Sequence of the second protein:
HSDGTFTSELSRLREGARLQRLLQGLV

These two protein chains interact to form a complex.

Contacts between the two chains:
Residue Q217 in the first protein contacts residue H1 in the second protein (closest heavy-atom distance 3.0 Å).
Residue V121 in the first protein interacts with residue Q20 in the second protein (closest heavy-atom distance 3.8 Å).
Residue I220 in the first protein interacts with residue D3 in the second protein (closest heavy-atom distance 4.1 Å).
Residue F216 in the first protein contacts residue T7 in the second protein (closest heavy-atom distance 3.8 Å).
Residue L193 in the first protein contacts residue R14 in the second protein (closest heavy-atom distance 3.3 Å).
Residue N283 in the first protein is in contact with residue S8 in the second protein (closest heavy-atom distance 3.1 Å).
Residue W289 in the first protein contacts residue H1 in the second protein (closest heavy-atom distance 3.8 Å).
Residue F194 in the first protein interacts with residue S11 in the second protein (closest heavy-atom distance 3.4 Å).
Residue I220 in the first protein is in contact with residue H1 in the second protein (closest heavy-atom distance 3.6 Å).
Residue P111 in the first protein is in contact with residue V27 in the second protein (closest heavy-atom distance 4.0 Å).
Residue L133 in the first protein contacts residue F6 in the second protein (closest heavy-atom distance 3.2 Å).
Residue V199 in the first protein interacts with residue R18 in the second protein (closest heavy-atom distance 3.6 Å).
Residue L133 in the first protein contacts residue L10 in the second protein (closest heavy-atom distance 3.7 Å).
Residue E367 in the first protein interacts with residue S2 in the second protein (closest heavy-atom distance 2.8 Å).
Residue Q363 in the first protein contacts residue S2 in the second protein (closest heavy-atom distance 3.6 Å).
Residue K137 in the first protein contacts residue F6 in the second protein (closest heavy-atom distance 3.7 Å).
Residue N283 in the first protein interacts with residue G4 in the second protein (closest heavy-atom distance 3.7 Å).
Residue Y144 in the first protein interacts with residue D3 in the second protein (closest heavy-atom distance 2.9 Å).
Residue M360 in the first protein contacts residue E9 in the second protein (closest heavy-atom distance 3.5 Å).
Residue L133 in the first protein is in contact with residue L13 in the second protein (closest heavy-atom distance 3.6 Å).
Residue D281 in the first protein interacts with residue S8 in the second protein (closest heavy-atom distance 3.8 Å).
Residue L368 in the first protein interacts with residue D3 in the second protein (closest heavy-atom distance 3.1 Å).
Residue L25 in the first protein contacts residue L19 in the second protein (closest heavy-atom distance 4.0 Å).
Residue H130 in the first protein is in contact with residue L10 in the second protein (closest heavy-atom distance 4.0 Å).
Residue V119 in the first protein interacts with residue L23 in the second protein (closest heavy-atom distance 3.6 Å).
Residue L364 in the first protein is in contact with residue S2 in the second protein (closest heavy-atom distance 3.4 Å).
Residue W289 in the first protein interacts with residue G4 in the second protein (closest heavy-atom distance 3.9 Å).
Residue D197 in the first protein is in contact with residue R18 in the second protein (closest heavy-atom distance 3.1 Å).
Residue K189 in the first protein contacts residue T7 in the second protein (closest heavy-atom distance 2.9 Å).
Residue L136 in the first protein is in contact with residue F6 in the second protein (closest heavy-atom distance 4.0 Å).
Residue I282 in the first protein is in contact with residue E15 in the second protein (closest heavy-atom distance 4.0 Å).
Residue F216 in the first protein interacts with residue D3 in the second protein (closest heavy-atom distance 3.5 Å).
Residue H130 in the first protein contacts residue R14 in the second protein (closest heavy-atom distance 3.6 Å).
Residue R24 in the first protein interacts with residue E15 in the second protein (closest heavy-atom distance 3.4 Å).
Residue L368 in the first protein interacts with residue S2 in the second protein (closest heavy-atom distance 4.0 Å).
Residue L133 in the first protein is in contact with residue E9 in the second protein (closest heavy-atom distance 3.9 Å).
Residue Y140 in the first protein is in contact with residue F6 in the second protein (closest heavy-atom distance 3.6 Å).
Residue K137 in the first protein is in contact with residue L10 in the second protein (closest heavy-atom distance 3.7 Å).
Residue I282 in the first protein contacts residue R12 in the second protein (closest heavy-atom distance 3.8 Å).
Residue F194 in the first protein is in contact with residue R14 in the second protein (closest heavy-atom distance 3.6 Å).
Residue Y224 in the first protein interacts with residue H1 in the second protein (closest heavy-atom distance 3.6 Å).
Residue R182 in the first protein interacts with residue D3 in the second protein (closest heavy-atom distance 3.0 Å).
Residue D65 in the first protein contacts residue L26 in the second protein (closest heavy-atom distance 4.1 Å).
Residue S196 in the first protein interacts with residue R14 in the second protein (closest heavy-atom distance 2.6 Å).
Residue N186 in the first protein is in contact with residue D3 in the second protein (closest heavy-atom distance 2.9 Å).
Residue D123 in the first protein contacts residue Q20 in the second protein (closest heavy-atom distance 3.9 Å).
Residue V119 in the first protein contacts residue Q20 in the second protein (closest heavy-atom distance 3.4 Å).
Residue L368 in the first protein contacts residue F6 in the second protein (closest heavy-atom distance 3.5 Å).
Residue D197 in the first protein contacts residue R21 in the second protein (closest heavy-atom distance 3.4 Å).
Residue F216 in the first protein is in contact with residue G4 in the second protein (closest heavy-atom distance 4.0 Å).
Residue D281 in the first protein contacts residue S11 in the second protein (closest heavy-atom distance 3.3 Å).
Residue R129 in the first protein is in contact with residue E9 in the second protein (closest heavy-atom distance 3.4 Å).
Residue L25 in the first protein is in contact with residue E15 in the second protein (closest heavy-atom distance 2.6 Å).
Residue H130 in the first protein interacts with residue L13 in the second protein (closest heavy-atom distance 3.4 Å).
Residue I282 in the first protein interacts with residue S11 in the second protein (closest heavy-atom distance 3.8 Å).
Residue F194 in the first protein is in contact with residue T7 in the second protein (closest heavy-atom distance 3.9 Å).
Residue I282 in the first protein contacts residue S8 in the second protein (closest heavy-atom distance 3.6 Å).
Residue N66 in the first protein is in contact with residue L26 in the second protein (closest heavy-atom distance 3.7 Å).
Residue L364 in the first protein is in contact with residue F6 in the second protein (closest heavy-atom distance 4.0 Å).
Residue I292 in the first protein interacts with residue H1 in the second protein (closest heavy-atom distance 3.5 Å).

Sequence of the first protein:
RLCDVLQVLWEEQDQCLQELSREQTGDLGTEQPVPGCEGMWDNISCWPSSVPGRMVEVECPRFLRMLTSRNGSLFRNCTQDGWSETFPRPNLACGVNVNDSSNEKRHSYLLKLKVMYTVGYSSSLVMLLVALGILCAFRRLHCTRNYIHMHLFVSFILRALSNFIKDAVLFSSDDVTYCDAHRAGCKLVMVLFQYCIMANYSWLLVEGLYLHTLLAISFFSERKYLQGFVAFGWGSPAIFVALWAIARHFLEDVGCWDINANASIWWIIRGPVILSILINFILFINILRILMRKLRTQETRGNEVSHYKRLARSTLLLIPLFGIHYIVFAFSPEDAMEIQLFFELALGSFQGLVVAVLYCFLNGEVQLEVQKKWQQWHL